Interface contacts:
Residue M414 in chain B is in contact with residue S437 in chain A (closest heavy-atom distance 2.8 Å).
Residue N318 in chain B interacts with residue R282 in chain A (closest heavy-atom distance 2.8 Å).
Residue P506 in chain B is in contact with residue D408 in chain A (closest heavy-atom distance 3.4 Å).
Residue D471 in chain B contacts residue Y326 in chain A (closest heavy-atom distance 3.4 Å).
Residue N505 in chain B is in contact with residue D412 in chain A (closest heavy-atom distance 2.9 Å).
Residue E329 in chain B interacts with residue T470 in chain A (closest heavy-atom distance 2.3 Å).
Residue R325 in chain B contacts residue S328 in chain A (closest heavy-atom distance 2.9 Å).
Residue Y326 in chain B contacts residue G469 in chain A (closest heavy-atom distance 2.6 Å).
Residue T470 in chain B is in contact with residue Y326 in chain A (closest heavy-atom distance 3.4 Å).
Residue E332 in chain B is in contact with residue R325 in chain A (closest heavy-atom distance 3.2 Å).
Residue R466 in chain B interacts with residue E329 in chain A (closest heavy-atom distance 2.9 Å).
Residue H418 in chain B contacts residue R474 in chain A (closest heavy-atom distance 3.1 Å).
Residue F278 in chain B is in contact with residue V319 in chain A (closest heavy-atom distance 3.3 Å).
Residue H322 in chain B interacts with residue K275 in chain A (closest heavy-atom distance 3.1 Å).
Residue K275 in chain B contacts residue F321 in chain A (closest heavy-atom distance 3.0 Å).
Residue H322 in chain B contacts residue S328 in chain A (closest heavy-atom distance 2.3 Å).
Residue T470 in chain B is in contact with residue E329 in chain A (closest heavy-atom distance 2.3 Å).
Residue H322 in chain B is in contact with residue E335 in chain A (closest heavy-atom distance 2.8 Å).
Residue S328 in chain B contacts residue H322 in chain A (closest heavy-atom distance 2.3 Å).
Residue Y421 in chain B contacts residue Y421 in chain A (closest heavy-atom distance 3.0 Å).
Residue S328 in chain B interacts with residue R325 in chain A (closest heavy-atom distance 2.9 Å).
Residue M422 in chain B contacts residue G425 in chain A (closest heavy-atom distance 3.4 Å).
Residue R474 in chain B is in contact with residue H418 in chain A (closest heavy-atom distance 3.1 Å).
Residue R325 in chain B contacts residue E332 in chain A (closest heavy-atom distance 3.2 Å).
Residue F511 in chain B contacts residue F380 in chain A (closest heavy-atom distance 3.2 Å).
Residue G425 in chain B interacts with residue G424 in chain A (closest heavy-atom distance 2.8 Å).
Residue R466 in chain B is in contact with residue Y421 in chain A (closest heavy-atom distance 2.7 Å).
Residue D412 in chain B interacts with residue N505 in chain A (closest heavy-atom distance 2.9 Å).
Residue E329 in chain B is in contact with residue R466 in chain A (closest heavy-atom distance 2.9 Å).
Residue H464 in chain B is in contact with residue H418 in chain A (closest heavy-atom distance 2.7 Å).
Residue V284 in chain B is in contact with residue V284 in chain A (closest heavy-atom distance 3.4 Å).
Residue D408 in chain B is in contact with residue P506 in chain A (closest heavy-atom distance 3.4 Å).
Residue G469 in chain B is in contact with residue Y326 in chain A (closest heavy-atom distance 2.6 Å).
Residue Y326 in chain B contacts residue T470 in chain A (closest heavy-atom distance 3.4 Å).
Residue G425 in chain B contacts residue G425 in chain A (closest heavy-atom distance 3.2 Å).
Residue Y326 in chain B interacts with residue D471 in chain A (closest heavy-atom distance 3.4 Å).
Residue E335 in chain B contacts residue H322 in chain A (closest heavy-atom distance 2.8 Å).
Residue Y421 in chain B interacts with residue R466 in chain A (closest heavy-atom distance 2.7 Å).
Residue L417 in chain B is in contact with residue G473 in chain A (closest heavy-atom distance 3.3 Å).
Residue H418 in chain B contacts residue H464 in chain A (closest heavy-atom distance 2.7 Å).
Residue S437 in chain B is in contact with residue M414 in chain A (closest heavy-atom distance 2.8 Å).
Residue Y472 in chain B interacts with residue Y326 in chain A (closest heavy-atom distance 2.8 Å).
Residue D471 in chain B contacts residue E329 in chain A (closest heavy-atom distance 3.1 Å).
Residue V319 in chain B contacts residue F278 in chain A (closest heavy-atom distance 3.3 Å).
Residue Y326 in chain B interacts with residue Y472 in chain A (closest heavy-atom distance 2.8 Å).
Residue R282 in chain B contacts residue N318 in chain A (closest heavy-atom distance 2.8 Å).
Residue K275 in chain B interacts with residue H322 in chain A (closest heavy-atom distance 3.1 Å).
Residue Y472 in chain B interacts with residue R330 in chain A (closest heavy-atom distance 2.9 Å).
Residue P441 in chain B contacts residue R234 in chain A (closest heavy-atom distance 3.2 Å).
Residue F321 in chain B contacts residue K275 in chain A (closest heavy-atom distance 3.0 Å).
Residue G473 in chain B interacts with residue L417 in chain A (closest heavy-atom distance 3.3 Å).
Residue R234 in chain B is in contact with residue P441 in chain A (closest heavy-atom distance 3.2 Å).
Residue E329 in chain B is in contact with residue D471 in chain A (closest heavy-atom distance 3.1 Å).
Residue F380 in chain B contacts residue F511 in chain A (closest heavy-atom distance 3.2 Å).
Residue R55 in chain B contacts residue R55 in chain A (closest heavy-atom distance 2.8 Å).
Residue H418 in chain B is in contact with residue L476 in chain A (closest heavy-atom distance 3.3 Å).
Residue L476 in chain B interacts with residue H418 in chain A (closest heavy-atom distance 3.3 Å).
Residue R330 in chain B interacts with residue Y472 in chain A (closest heavy-atom distance 2.9 Å).
Residue G424 in chain B is in contact with residue G425 in chain A (closest heavy-atom distance 2.8 Å).
Residue G425 in chain B contacts residue M422 in chain A (closest heavy-atom distance 3.4 Å).

Sequence of chain A:
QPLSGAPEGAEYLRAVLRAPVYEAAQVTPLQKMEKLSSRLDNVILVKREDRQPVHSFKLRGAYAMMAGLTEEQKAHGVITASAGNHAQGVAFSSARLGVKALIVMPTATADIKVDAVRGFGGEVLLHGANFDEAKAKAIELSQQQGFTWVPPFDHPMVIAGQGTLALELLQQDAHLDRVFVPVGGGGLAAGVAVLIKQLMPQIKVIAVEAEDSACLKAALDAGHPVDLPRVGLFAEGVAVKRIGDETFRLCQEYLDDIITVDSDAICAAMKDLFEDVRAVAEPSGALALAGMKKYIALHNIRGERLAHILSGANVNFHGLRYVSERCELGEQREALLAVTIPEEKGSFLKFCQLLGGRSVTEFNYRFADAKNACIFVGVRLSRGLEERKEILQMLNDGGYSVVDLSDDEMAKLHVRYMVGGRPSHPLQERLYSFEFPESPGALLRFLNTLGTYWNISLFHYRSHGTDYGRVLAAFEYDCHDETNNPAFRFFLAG

Sequence of chain B:
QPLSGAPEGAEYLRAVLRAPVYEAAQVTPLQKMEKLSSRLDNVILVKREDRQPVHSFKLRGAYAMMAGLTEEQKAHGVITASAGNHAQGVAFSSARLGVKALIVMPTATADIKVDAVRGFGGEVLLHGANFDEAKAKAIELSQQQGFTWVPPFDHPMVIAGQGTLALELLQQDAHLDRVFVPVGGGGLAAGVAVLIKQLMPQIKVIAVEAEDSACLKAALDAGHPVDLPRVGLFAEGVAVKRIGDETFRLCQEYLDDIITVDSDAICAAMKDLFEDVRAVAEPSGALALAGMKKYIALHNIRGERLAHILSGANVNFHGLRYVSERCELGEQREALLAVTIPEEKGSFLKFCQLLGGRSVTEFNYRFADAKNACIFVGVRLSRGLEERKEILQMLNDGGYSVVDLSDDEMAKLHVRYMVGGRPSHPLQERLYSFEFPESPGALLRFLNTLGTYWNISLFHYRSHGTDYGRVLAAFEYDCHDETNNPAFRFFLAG

These two protein chains interact to form a complex.